These two protein chains interact to form a complex.

Residue-level contacts at the interface:
Residue S199 in protein 2 contacts residue C5 in protein 1 (closest heavy-atom distance 4.9 Å).
Residue T194 in protein 2 is in contact with residue W1 in protein 1 (closest heavy-atom distance 3.2 Å).
Residue G197 in protein 2 contacts residue A3 in protein 1 (closest heavy-atom distance 3.8 Å).
Residue G197 in protein 2 interacts with residue W1 in protein 1 (closest heavy-atom distance 3.2 Å).
Residue S199 in protein 2 contacts residue A3 in protein 1 (closest heavy-atom distance 2.7 Å).
Residue Y198 in protein 2 interacts with residue W1 in protein 1 (closest heavy-atom distance 4.7 Å).
Residue Q246 in protein 2 is in contact with residue A3 in protein 1 (closest heavy-atom distance 4.3 Å).
Residue Y198 in protein 2 contacts residue A3 in protein 1 (closest heavy-atom distance 3.4 Å).
Residue L242 in protein 2 is in contact with residue A3 in protein 1 (closest heavy-atom distance 4.9 Å).
Residue S199 in protein 2 contacts residue W1 in protein 1 (closest heavy-atom distance 3.6 Å).
Residue I248 in protein 2 interacts with residue A3 in protein 1 (closest heavy-atom distance 3.8 Å).
Residue F200 in protein 2 interacts with residue A3 in protein 1 (closest heavy-atom distance 4.1 Å).

Sequence of protein 2:
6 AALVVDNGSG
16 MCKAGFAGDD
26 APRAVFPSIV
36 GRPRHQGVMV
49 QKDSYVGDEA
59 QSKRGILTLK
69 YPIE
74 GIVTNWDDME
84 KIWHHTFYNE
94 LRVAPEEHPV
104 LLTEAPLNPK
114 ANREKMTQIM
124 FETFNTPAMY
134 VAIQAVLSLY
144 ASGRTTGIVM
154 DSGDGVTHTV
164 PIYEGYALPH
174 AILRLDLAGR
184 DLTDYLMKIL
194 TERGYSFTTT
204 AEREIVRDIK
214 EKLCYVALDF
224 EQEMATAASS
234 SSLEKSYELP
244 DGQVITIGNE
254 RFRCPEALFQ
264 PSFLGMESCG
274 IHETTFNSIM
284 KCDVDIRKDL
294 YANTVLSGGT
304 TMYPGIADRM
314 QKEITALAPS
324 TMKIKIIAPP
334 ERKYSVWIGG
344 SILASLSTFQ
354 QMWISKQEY

Sequence of protein 1:
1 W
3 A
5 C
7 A